Sequence of the first protein:
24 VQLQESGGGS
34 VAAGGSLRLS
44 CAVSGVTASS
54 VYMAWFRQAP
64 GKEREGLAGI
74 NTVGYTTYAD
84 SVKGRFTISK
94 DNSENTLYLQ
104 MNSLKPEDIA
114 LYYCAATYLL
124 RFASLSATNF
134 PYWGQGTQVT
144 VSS

This data describes a binding interaction between two proteins.

Interface contacts:
Residue P168 in the second protein interacts with residue T120 in the first protein (closest heavy-atom distance 4.1 Å).
Residue E166 in the second protein contacts residue Y121 in the first protein (closest heavy-atom distance 4.4 Å).
Residue H41 in the second protein is in contact with residue R124 in the first protein (closest heavy-atom distance 2.8 Å).
Residue V186 in the second protein interacts with residue L122 in the first protein (closest heavy-atom distance 4.2 Å).
Residue A191 in the second protein interacts with residue Y121 in the first protein (closest heavy-atom distance 3.6 Å).
Residue T25 in the second protein contacts residue F125 in the first protein (closest heavy-atom distance 3.8 Å).
Residue E166 in the second protein contacts residue L123 in the first protein (closest heavy-atom distance 2.8 Å).
Residue N142 in the second protein contacts residue S127 in the first protein (closest heavy-atom distance 3.1 Å).
Residue G143 in the second protein interacts with residue F125 in the first protein (closest heavy-atom distance 3.9 Å).
Residue N142 in the second protein interacts with residue L123 in the first protein (closest heavy-atom distance 4.5 Å).
Residue T169 in the second protein contacts residue T75 in the first protein (closest heavy-atom distance 3.3 Å).
Residue T25 in the second protein is in contact with residue R124 in the first protein (closest heavy-atom distance 4.0 Å).
Residue T24 in the second protein contacts residue T131 in the first protein (closest heavy-atom distance 4.0 Å).
Residue H164 in the second protein is in contact with residue R124 in the first protein (closest heavy-atom distance 4.1 Å).
Residue P168 in the second protein is in contact with residue S53 in the first protein (closest heavy-atom distance 3.6 Å).
Residue S46 in the second protein contacts residue T131 in the first protein (closest heavy-atom distance 2.5 Å).
Residue C145 in the second protein contacts residue R124 in the first protein (closest heavy-atom distance 3.3 Å).
Residue P168 in the second protein is in contact with residue N74 in the first protein (closest heavy-atom distance 3.1 Å).
Residue S46 in the second protein is in contact with residue F125 in the first protein (closest heavy-atom distance 4.6 Å).
Residue Q189 in the second protein is in contact with residue N132 in the first protein (closest heavy-atom distance 4.0 Å).
Residue S46 in the second protein contacts residue N132 in the first protein (closest heavy-atom distance 3.4 Å).
Residue E166 in the second protein contacts residue L122 in the first protein (closest heavy-atom distance 3.5 Å).
Residue S46 in the second protein contacts residue F133 in the first protein (closest heavy-atom distance 4.0 Å).
Residue T26 in the second protein contacts residue F125 in the first protein (closest heavy-atom distance 3.6 Å).
Residue S46 in the second protein contacts residue R124 in the first protein (closest heavy-atom distance 3.2 Å).
Residue P168 in the second protein contacts residue Y121 in the first protein (closest heavy-atom distance 3.2 Å).
Residue T190 in the second protein interacts with residue Y121 in the first protein (closest heavy-atom distance 3.6 Å).
Residue M165 in the second protein is in contact with residue L122 in the first protein (closest heavy-atom distance 3.7 Å).
Residue M49 in the second protein is in contact with residue L122 in the first protein (closest heavy-atom distance 3.9 Å).
Residue S46 in the second protein interacts with residue P134 in the first protein (closest heavy-atom distance 3.6 Å).
Residue P168 in the second protein interacts with residue V54 in the first protein (closest heavy-atom distance 4.0 Å).
Residue Q189 in the second protein interacts with residue Y135 in the first protein (closest heavy-atom distance 3.9 Å).
Residue L167 in the second protein is in contact with residue L122 in the first protein (closest heavy-atom distance 3.5 Å).
Residue L50 in the second protein interacts with residue Y135 in the first protein (closest heavy-atom distance 3.2 Å).
Residue P168 in the second protein contacts residue T75 in the first protein (closest heavy-atom distance 2.9 Å).
Residue P168 in the second protein is in contact with residue V76 in the first protein (closest heavy-atom distance 4.7 Å).
Residue T169 in the second protein contacts residue V76 in the first protein (closest heavy-atom distance 3.7 Å).
Residue D187 in the second protein contacts residue L122 in the first protein (closest heavy-atom distance 4.5 Å).
Residue R188 in the second protein interacts with residue L122 in the first protein (closest heavy-atom distance 3.3 Å).
Residue Q189 in the second protein is in contact with residue L122 in the first protein (closest heavy-atom distance 3.5 Å).
Residue L50 in the second protein contacts residue P134 in the first protein (closest heavy-atom distance 4.0 Å).
Residue G143 in the second protein is in contact with residue A126 in the first protein (closest heavy-atom distance 3.9 Å).
Residue G170 in the second protein is in contact with residue N74 in the first protein (closest heavy-atom distance 4.1 Å).
Residue E47 in the second protein is in contact with residue P134 in the first protein (closest heavy-atom distance 3.9 Å).
Residue L167 in the second protein contacts residue L123 in the first protein (closest heavy-atom distance 4.4 Å).
Residue T45 in the second protein contacts residue R124 in the first protein (closest heavy-atom distance 3.3 Å).
Residue N142 in the second protein interacts with residue A126 in the first protein (closest heavy-atom distance 3.9 Å).
Residue M165 in the second protein interacts with residue L123 in the first protein (closest heavy-atom distance 3.6 Å).
Residue T169 in the second protein interacts with residue N74 in the first protein (closest heavy-atom distance 3.8 Å).
Residue C44 in the second protein contacts residue R124 in the first protein (closest heavy-atom distance 3.0 Å).
Residue M49 in the second protein is in contact with residue R124 in the first protein (closest heavy-atom distance 3.5 Å).
Residue G143 in the second protein is in contact with residue R124 in the first protein (closest heavy-atom distance 4.5 Å).
Residue Q189 in the second protein interacts with residue T120 in the first protein (closest heavy-atom distance 3.2 Å).
Residue V42 in the second protein contacts residue R124 in the first protein (closest heavy-atom distance 4.6 Å).
Residue Q192 in the second protein is in contact with residue L122 in the first protein (closest heavy-atom distance 3.7 Å).
Residue Q189 in the second protein interacts with residue P134 in the first protein (closest heavy-atom distance 3.6 Å).
Residue L167 in the second protein interacts with residue Y121 in the first protein (closest heavy-atom distance 4.3 Å).
Residue N142 in the second protein contacts residue F125 in the first protein (closest heavy-atom distance 4.0 Å).
Residue P168 in the second protein interacts with residue Y55 in the first protein (closest heavy-atom distance 3.6 Å).
Residue Q189 in the second protein contacts residue Y121 in the first protein (closest heavy-atom distance 2.9 Å).

Sequence of the second protein:
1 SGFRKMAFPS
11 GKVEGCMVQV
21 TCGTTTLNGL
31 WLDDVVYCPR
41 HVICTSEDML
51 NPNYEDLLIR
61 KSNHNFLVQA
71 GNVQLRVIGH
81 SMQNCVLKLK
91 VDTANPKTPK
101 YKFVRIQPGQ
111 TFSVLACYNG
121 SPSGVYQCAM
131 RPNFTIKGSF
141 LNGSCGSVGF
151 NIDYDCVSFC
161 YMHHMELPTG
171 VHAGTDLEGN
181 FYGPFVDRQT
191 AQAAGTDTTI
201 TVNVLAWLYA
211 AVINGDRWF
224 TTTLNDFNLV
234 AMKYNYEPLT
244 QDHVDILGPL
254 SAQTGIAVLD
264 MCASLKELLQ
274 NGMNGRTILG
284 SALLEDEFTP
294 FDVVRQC